These two protein chains interact to form a complex.

Sequence of chain B:
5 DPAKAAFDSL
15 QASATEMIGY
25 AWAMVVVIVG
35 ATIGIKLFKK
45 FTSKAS

Interface contacts:
Residue L14 in chain B is in contact with residue T46 in chain A (closest heavy-atom distance 4.0 Å).
Residue L14 in chain B interacts with residue F42 in chain A (closest heavy-atom distance 4.4 Å).
Residue A7 in chain B interacts with residue F42 in chain A (closest heavy-atom distance 4.5 Å).
Residue F11 in chain B contacts residue F45 in chain A (closest heavy-atom distance 4.3 Å).
Residue F11 in chain B is in contact with residue T46 in chain A (closest heavy-atom distance 3.7 Å).
Residue A10 in chain B is in contact with residue F42 in chain A (closest heavy-atom distance 3.6 Å).
Residue F11 in chain B is in contact with residue F42 in chain A (closest heavy-atom distance 3.9 Å).

Sequence of chain A:
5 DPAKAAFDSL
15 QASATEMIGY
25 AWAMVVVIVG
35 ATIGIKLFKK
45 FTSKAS